Sequence of the first protein:
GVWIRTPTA

Contacts between the two chains:
Residue L156 in the second protein is in contact with residue W3 in the first protein (closest heavy-atom distance 3.5 Å).
Residue D77 in the second protein interacts with residue A9 in the first protein (closest heavy-atom distance 2.8 Å).
Residue T143 in the second protein interacts with residue A9 in the first protein (closest heavy-atom distance 2.7 Å).
Residue W147 in the second protein interacts with residue P7 in the first protein (closest heavy-atom distance 3.9 Å).
Residue T80 in the second protein contacts residue A9 in the first protein (closest heavy-atom distance 3.9 Å).
Residue T73 in the second protein contacts residue P7 in the first protein (closest heavy-atom distance 3.6 Å).
Residue Y7 in the second protein contacts residue V2 in the first protein (closest heavy-atom distance 3.4 Å).
Residue A69 in the second protein interacts with residue T6 in the first protein (closest heavy-atom distance 4.2 Å).
Residue K66 in the second protein is in contact with residue G1 in the first protein (closest heavy-atom distance 4.2 Å).
Residue H70 in the second protein contacts residue R5 in the first protein (closest heavy-atom distance 4.4 Å).
Residue H114 in the second protein is in contact with residue W3 in the first protein (closest heavy-atom distance 4.4 Å).
Residue Y116 in the second protein interacts with residue A9 in the first protein (closest heavy-atom distance 4.4 Å).
Residue H70 in the second protein interacts with residue V2 in the first protein (closest heavy-atom distance 4.1 Å).
Residue E63 in the second protein interacts with residue V2 in the first protein (closest heavy-atom distance 2.9 Å).
Residue E63 in the second protein interacts with residue G1 in the first protein (closest heavy-atom distance 3.4 Å).
Residue K66 in the second protein interacts with residue I4 in the first protein (closest heavy-atom distance 3.7 Å).
Residue K146 in the second protein interacts with residue T8 in the first protein (closest heavy-atom distance 2.7 Å).
Residue R97 in the second protein is in contact with residue P7 in the first protein (closest heavy-atom distance 4.5 Å).
Residue D77 in the second protein interacts with residue P7 in the first protein (closest heavy-atom distance 4.8 Å).
Residue V152 in the second protein interacts with residue W3 in the first protein (closest heavy-atom distance 4.0 Å).
Residue K66 in the second protein interacts with residue T6 in the first protein (closest heavy-atom distance 4.6 Å).
Residue F33 in the second protein contacts residue G1 in the first protein (closest heavy-atom distance 4.8 Å).
Residue V76 in the second protein is in contact with residue T8 in the first protein (closest heavy-atom distance 4.1 Å).
Residue H70 in the second protein contacts residue T6 in the first protein (closest heavy-atom distance 3.4 Å).
Residue V67 in the second protein interacts with residue V2 in the first protein (closest heavy-atom distance 4.4 Å).
Residue Y123 in the second protein interacts with residue A9 in the first protein (closest heavy-atom distance 4.5 Å).
Residue V152 in the second protein is in contact with residue P7 in the first protein (closest heavy-atom distance 3.9 Å).
Residue T73 in the second protein is in contact with residue T6 in the first protein (closest heavy-atom distance 2.7 Å).
Residue K66 in the second protein interacts with residue W3 in the first protein (closest heavy-atom distance 4.0 Å).
Residue K66 in the second protein contacts residue V2 in the first protein (closest heavy-atom distance 2.8 Å).
Residue D77 in the second protein interacts with residue T8 in the first protein (closest heavy-atom distance 3.6 Å).
Residue Q155 in the second protein is in contact with residue R5 in the first protein (closest heavy-atom distance 3.3 Å).
Residue M45 in the second protein is in contact with residue V2 in the first protein (closest heavy-atom distance 4.0 Å).
Residue Y99 in the second protein is in contact with residue V2 in the first protein (closest heavy-atom distance 3.5 Å).
Residue Y159 in the second protein is in contact with residue W3 in the first protein (closest heavy-atom distance 3.5 Å).
Residue F9 in the second protein contacts residue V2 in the first protein (closest heavy-atom distance 4.3 Å).
Residue Y59 in the second protein contacts residue G1 in the first protein (closest heavy-atom distance 4.3 Å).
Residue Q155 in the second protein contacts residue W3 in the first protein (closest heavy-atom distance 4.0 Å).
Residue H70 in the second protein contacts residue W3 in the first protein (closest heavy-atom distance 3.2 Å).
Residue R97 in the second protein interacts with residue T6 in the first protein (closest heavy-atom distance 4.2 Å).
Residue Y159 in the second protein interacts with residue G1 in the first protein (closest heavy-atom distance 2.7 Å).
Residue L81 in the second protein interacts with residue A9 in the first protein (closest heavy-atom distance 4.9 Å).
Residue Y171 in the second protein is in contact with residue G1 in the first protein (closest heavy-atom distance 2.6 Å).
Residue Y7 in the second protein interacts with residue G1 in the first protein (closest heavy-atom distance 2.9 Å).
Residue K146 in the second protein contacts residue A9 in the first protein (closest heavy-atom distance 3.1 Å).
Residue M5 in the second protein contacts residue G1 in the first protein (closest heavy-atom distance 3.8 Å).
Residue R65 in the second protein is in contact with residue I4 in the first protein (closest heavy-atom distance 3.4 Å).
Residue Y84 in the second protein contacts residue A9 in the first protein (closest heavy-atom distance 3.5 Å).
Residue Y159 in the second protein contacts residue V2 in the first protein (closest heavy-atom distance 3.8 Å).
Residue T73 in the second protein interacts with residue T8 in the first protein (closest heavy-atom distance 4.0 Å).
Residue W147 in the second protein contacts residue A9 in the first protein (closest heavy-atom distance 4.0 Å).
Residue W167 in the second protein is in contact with residue G1 in the first protein (closest heavy-atom distance 3.3 Å).
Residue W147 in the second protein contacts residue T8 in the first protein (closest heavy-atom distance 2.9 Å).
Residue Y99 in the second protein contacts residue W3 in the first protein (closest heavy-atom distance 3.0 Å).

Sequence of the second protein:
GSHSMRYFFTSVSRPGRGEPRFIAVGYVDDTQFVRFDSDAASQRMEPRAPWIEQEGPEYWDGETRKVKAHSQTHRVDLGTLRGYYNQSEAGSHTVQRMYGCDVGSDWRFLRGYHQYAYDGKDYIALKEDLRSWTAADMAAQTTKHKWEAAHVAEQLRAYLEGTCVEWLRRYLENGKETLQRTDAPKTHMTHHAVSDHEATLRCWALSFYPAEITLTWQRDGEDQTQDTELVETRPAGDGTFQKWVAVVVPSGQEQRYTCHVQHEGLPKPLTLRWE

These two protein chains interact to form a complex.